Contacts between the two chains:
Residue E39 in protein 1 is in contact with residue N12 in protein 2 (closest heavy-atom distance 4.4 Å).
Residue S9 in protein 1 is in contact with residue R22 in protein 2 (closest heavy-atom distance 4.5 Å).
Residue L37 in protein 1 contacts residue W10 in protein 2 (closest heavy-atom distance 3.0 Å).
Residue V14 in protein 1 interacts with residue V17 in protein 2 (closest heavy-atom distance 3.4 Å).
Residue K33 in protein 1 is in contact with residue N5 in protein 2 (closest heavy-atom distance 3.1 Å).
Residue V35 in protein 1 is in contact with residue R6 in protein 2 (closest heavy-atom distance 4.9 Å).
Residue G15 in protein 1 contacts residue V17 in protein 2 (closest heavy-atom distance 2.8 Å).
Residue V32 in protein 1 is in contact with residue V7 in protein 2 (closest heavy-atom distance 4.2 Å).
Residue K33 in protein 1 is in contact with residue R6 in protein 2 (closest heavy-atom distance 3.4 Å).
Residue V32 in protein 1 is in contact with residue N5 in protein 2 (closest heavy-atom distance 3.6 Å).
Residue V32 in protein 1 interacts with residue C4 in protein 2 (closest heavy-atom distance 3.1 Å).
Residue V14 in protein 1 is in contact with residue V18 in protein 2 (closest heavy-atom distance 3.4 Å).
Residue P11 in protein 1 is in contact with residue P21 in protein 2 (closest heavy-atom distance 3.1 Å).
Residue C4 in protein 1 is in contact with residue C4 in protein 2 (closest heavy-atom distance 2.0 Å).
Residue V35 in protein 1 contacts residue V7 in protein 2 (closest heavy-atom distance 2.7 Å).
Residue A34 in protein 1 is in contact with residue V7 in protein 2 (closest heavy-atom distance 3.0 Å).
Residue N29 in protein 1 interacts with residue C4 in protein 2 (closest heavy-atom distance 4.3 Å).
Residue A34 in protein 1 is in contact with residue I9 in protein 2 (closest heavy-atom distance 3.7 Å).
Residue I25 in protein 1 is in contact with residue I9 in protein 2 (closest heavy-atom distance 4.9 Å).
Residue K7 in protein 1 interacts with residue I23 in protein 2 (closest heavy-atom distance 4.3 Å).
Residue V35 in protein 1 is in contact with residue R8 in protein 2 (closest heavy-atom distance 3.7 Å).
Residue W10 in protein 1 contacts residue I23 in protein 2 (closest heavy-atom distance 3.8 Å).
Residue N31 in protein 1 interacts with residue N5 in protein 2 (closest heavy-atom distance 4.2 Å).
Residue W10 in protein 1 is in contact with residue R22 in protein 2 (closest heavy-atom distance 4.7 Å).
Residue E38 in protein 1 contacts residue V11 in protein 2 (closest heavy-atom distance 3.1 Å).
Residue G15 in protein 1 is in contact with residue L16 in protein 2 (closest heavy-atom distance 3.9 Å).
Residue A21 in protein 1 interacts with residue S19 in protein 2 (closest heavy-atom distance 4.5 Å).
Residue V32 in protein 1 contacts residue R6 in protein 2 (closest heavy-atom distance 4.6 Å).
Residue E38 in protein 1 interacts with residue I9 in protein 2 (closest heavy-atom distance 5.0 Å).
Residue S9 in protein 1 is in contact with residue P21 in protein 2 (closest heavy-atom distance 3.5 Å).
Residue I36 in protein 1 is in contact with residue I9 in protein 2 (closest heavy-atom distance 3.7 Å).
Residue V16 in protein 1 contacts residue V17 in protein 2 (closest heavy-atom distance 4.8 Å).
Residue G40 in protein 1 contacts residue W10 in protein 2 (closest heavy-atom distance 4.2 Å).
Residue V43 in protein 1 is in contact with residue W10 in protein 2 (closest heavy-atom distance 4.6 Å).
Residue V35 in protein 1 interacts with residue I9 in protein 2 (closest heavy-atom distance 2.9 Å).
Residue S8 in protein 1 is in contact with residue I23 in protein 2 (closest heavy-atom distance 3.5 Å).
Residue E38 in protein 1 is in contact with residue W10 in protein 2 (closest heavy-atom distance 2.8 Å).
Residue G18 in protein 1 is in contact with residue V17 in protein 2 (closest heavy-atom distance 3.3 Å).
Residue L13 in protein 1 interacts with residue V17 in protein 2 (closest heavy-atom distance 4.5 Å).
Residue W10 in protein 1 interacts with residue V7 in protein 2 (closest heavy-atom distance 4.9 Å).
Residue T41 in protein 1 is in contact with residue W10 in protein 2 (closest heavy-atom distance 3.5 Å).
Residue G15 in protein 1 contacts residue V18 in protein 2 (closest heavy-atom distance 4.7 Å).
Residue E39 in protein 1 interacts with residue V11 in protein 2 (closest heavy-atom distance 3.3 Å).
Residue K22 in protein 1 is in contact with residue I9 in protein 2 (closest heavy-atom distance 4.9 Å).
Residue I25 in protein 1 is in contact with residue S19 in protein 2 (closest heavy-atom distance 4.6 Å).
Residue E39 in protein 1 is in contact with residue V18 in protein 2 (closest heavy-atom distance 4.3 Å).
Residue L37 in protein 1 contacts residue I9 in protein 2 (closest heavy-atom distance 2.7 Å).
Residue E39 in protein 1 interacts with residue W10 in protein 2 (closest heavy-atom distance 3.8 Å).
Residue V14 in protein 1 is in contact with residue S19 in protein 2 (closest heavy-atom distance 3.6 Å).
Residue W10 in protein 1 interacts with residue P21 in protein 2 (closest heavy-atom distance 2.6 Å).
Residue G17 in protein 1 is in contact with residue V17 in protein 2 (closest heavy-atom distance 4.1 Å).
Residue G18 in protein 1 is in contact with residue I9 in protein 2 (closest heavy-atom distance 4.9 Å).
Residue S8 in protein 1 interacts with residue P21 in protein 2 (closest heavy-atom distance 4.7 Å).
Residue I36 in protein 1 contacts residue V11 in protein 2 (closest heavy-atom distance 3.9 Å).
Residue S8 in protein 1 contacts residue R22 in protein 2 (closest heavy-atom distance 4.0 Å).
Residue E38 in protein 1 interacts with residue K13 in protein 2 (closest heavy-atom distance 5.0 Å).
Residue K33 in protein 1 interacts with residue V7 in protein 2 (closest heavy-atom distance 2.8 Å).
Residue I25 in protein 1 is in contact with residue V7 in protein 2 (closest heavy-atom distance 3.6 Å).
Residue L37 in protein 1 is in contact with residue R8 in protein 2 (closest heavy-atom distance 4.0 Å).
Residue L37 in protein 1 interacts with residue V11 in protein 2 (closest heavy-atom distance 2.8 Å).

Sequence of protein 2:
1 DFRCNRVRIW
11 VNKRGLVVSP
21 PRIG

These two protein chains interact to form a complex.

Sequence of protein 1:
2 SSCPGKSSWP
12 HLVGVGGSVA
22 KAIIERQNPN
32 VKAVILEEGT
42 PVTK